This data describes a binding interaction between two proteins.

Sequence of the first protein:
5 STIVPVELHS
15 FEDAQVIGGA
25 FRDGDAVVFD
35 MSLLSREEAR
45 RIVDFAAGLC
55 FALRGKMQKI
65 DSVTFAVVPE

Interface contacts:
Residue R40 in the first protein contacts residue D2 in the second protein (closest heavy-atom distance 4.5 Å).
Residue A43 in the first protein contacts residue L3 in the second protein (closest heavy-atom distance 3.8 Å).
Residue M61 in the first protein contacts residue L9 in the second protein (closest heavy-atom distance 3.8 Å).
Residue V47 in the first protein interacts with residue P6 in the second protein (closest heavy-atom distance 4.6 Å).
Residue V47 in the first protein is in contact with residue D4 in the second protein (closest heavy-atom distance 3.8 Å).
Residue A51 in the first protein is in contact with residue P6 in the second protein (closest heavy-atom distance 3.8 Å).
Residue K63 in the first protein contacts residue D2 in the second protein (closest heavy-atom distance 2.8 Å).
Residue V47 in the first protein is in contact with residue L3 in the second protein (closest heavy-atom distance 3.6 Å).
Residue R44 in the first protein is in contact with residue L3 in the second protein (closest heavy-atom distance 3.4 Å).
Residue G59 in the first protein is in contact with residue L9 in the second protein (closest heavy-atom distance 5.0 Å).
Residue D48 in the first protein is in contact with residue P6 in the second protein (closest heavy-atom distance 5.0 Å).
Residue K63 in the first protein contacts residue V5 in the second protein (closest heavy-atom distance 4.1 Å).
Residue R44 in the first protein contacts residue P6 in the second protein (closest heavy-atom distance 4.8 Å).
Residue R40 in the first protein interacts with residue L3 in the second protein (closest heavy-atom distance 3.5 Å).
Residue F55 in the first protein interacts with residue L9 in the second protein (closest heavy-atom distance 3.9 Å).
Residue F55 in the first protein contacts residue F8 in the second protein (closest heavy-atom distance 3.8 Å).
Residue A51 in the first protein is in contact with residue L9 in the second protein (closest heavy-atom distance 3.9 Å).
Residue R44 in the first protein is in contact with residue D4 in the second protein (closest heavy-atom distance 4.1 Å).
Residue M61 in the first protein interacts with residue P6 in the second protein (closest heavy-atom distance 4.5 Å).
Residue K63 in the first protein interacts with residue D4 in the second protein (closest heavy-atom distance 2.8 Å).
Residue F69 in the first protein interacts with residue D4 in the second protein (closest heavy-atom distance 4.2 Å).
Residue M35 in the first protein is in contact with residue L3 in the second protein (closest heavy-atom distance 3.6 Å).
Residue F69 in the first protein contacts residue L3 in the second protein (closest heavy-atom distance 3.5 Å).
Residue S66 in the first protein is in contact with residue L3 in the second protein (closest heavy-atom distance 4.4 Å).
Residue M61 in the first protein is in contact with residue V5 in the second protein (closest heavy-atom distance 3.7 Å).
Residue K63 in the first protein is in contact with residue L3 in the second protein (closest heavy-atom distance 2.9 Å).
Residue Q62 in the first protein is in contact with residue V5 in the second protein (closest heavy-atom distance 4.2 Å).
Residue F69 in the first protein contacts residue V5 in the second protein (closest heavy-atom distance 4.2 Å).
Residue C54 in the first protein contacts residue L9 in the second protein (closest heavy-atom distance 4.0 Å).

Sequence of the second protein:
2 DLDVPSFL